This data describes a binding interaction between two proteins.

Residue-level contacts at the interface:
Residue G48 in chain B contacts residue F10 in chain A (closest heavy-atom distance 3.5 Å).
Residue G48 in chain B interacts with residue S14 in chain A (closest heavy-atom distance 3.8 Å).
Residue M46 in chain B interacts with residue F10 in chain A (closest heavy-atom distance 4.2 Å).
Residue M49 in chain B contacts residue F10 in chain A (closest heavy-atom distance 4.7 Å).
Residue G50 in chain B interacts with residue I13 in chain A (closest heavy-atom distance 4.6 Å).
Residue G48 in chain B interacts with residue I13 in chain A (closest heavy-atom distance 4.1 Å).
Residue M49 in chain B interacts with residue I13 in chain A (closest heavy-atom distance 3.2 Å).
Residue G50 in chain B contacts residue S14 in chain A (closest heavy-atom distance 4.4 Å).
Residue M49 in chain B is in contact with residue S14 in chain A (closest heavy-atom distance 4.5 Å).

Sequence of chain B:
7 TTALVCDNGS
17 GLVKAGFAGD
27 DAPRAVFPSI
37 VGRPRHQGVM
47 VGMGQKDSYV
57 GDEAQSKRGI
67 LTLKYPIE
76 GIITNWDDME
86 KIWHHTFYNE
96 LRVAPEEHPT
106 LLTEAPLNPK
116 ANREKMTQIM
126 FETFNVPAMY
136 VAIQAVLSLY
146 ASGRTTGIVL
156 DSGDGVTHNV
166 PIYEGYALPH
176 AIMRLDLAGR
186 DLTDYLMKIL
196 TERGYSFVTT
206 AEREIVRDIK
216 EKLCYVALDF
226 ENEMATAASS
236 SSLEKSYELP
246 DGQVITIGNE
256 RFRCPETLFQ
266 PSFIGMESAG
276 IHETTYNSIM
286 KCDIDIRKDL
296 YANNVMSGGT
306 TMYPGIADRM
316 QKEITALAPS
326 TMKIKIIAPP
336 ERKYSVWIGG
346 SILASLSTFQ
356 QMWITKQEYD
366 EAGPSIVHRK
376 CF

Sequence of chain A:
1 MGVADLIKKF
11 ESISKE